Sequence of protein 2:
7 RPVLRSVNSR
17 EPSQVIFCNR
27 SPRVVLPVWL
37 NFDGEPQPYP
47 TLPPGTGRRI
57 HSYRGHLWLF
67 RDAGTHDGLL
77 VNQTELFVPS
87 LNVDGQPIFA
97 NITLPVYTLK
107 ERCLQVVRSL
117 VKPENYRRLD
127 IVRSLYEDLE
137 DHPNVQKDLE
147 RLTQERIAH

Sequence of protein 1:
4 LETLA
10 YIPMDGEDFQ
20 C

These two protein chains interact to form a complex.

Residue-level contacts at the interface:
Residue P50 in protein 2 contacts residue Q19 in protein 1 (closest heavy-atom distance 5.0 Å).
Residue R55 in protein 2 contacts residue G15 in protein 1 (closest heavy-atom distance 3.8 Å).
Residue H62 in protein 2 interacts with residue L7 in protein 1 (closest heavy-atom distance 3.2 Å).
Residue R54 in protein 2 interacts with residue I11 in protein 1 (closest heavy-atom distance 4.0 Å).
Residue I56 in protein 2 contacts residue P12 in protein 1 (closest heavy-atom distance 4.4 Å).
Residue F38 in protein 2 is in contact with residue L7 in protein 1 (closest heavy-atom distance 3.4 Å).
Residue H62 in protein 2 contacts residue A8 in protein 1 (closest heavy-atom distance 4.5 Å).
Residue W35 in protein 2 contacts residue A8 in protein 1 (closest heavy-atom distance 3.7 Å).
Residue G53 in protein 2 interacts with residue Q19 in protein 1 (closest heavy-atom distance 4.8 Å).
Residue G51 in protein 2 interacts with residue Q19 in protein 1 (closest heavy-atom distance 3.4 Å).
Residue R16 in protein 2 interacts with residue L7 in protein 1 (closest heavy-atom distance 3.6 Å).
Residue G53 in protein 2 is in contact with residue D17 in protein 1 (closest heavy-atom distance 3.5 Å).
Residue N14 in protein 2 contacts residue L7 in protein 1 (closest heavy-atom distance 3.2 Å).
Residue I56 in protein 2 contacts residue Y10 in protein 1 (closest heavy-atom distance 3.8 Å).
Residue G51 in protein 2 is in contact with residue F18 in protein 1 (closest heavy-atom distance 4.0 Å).
Residue T52 in protein 2 is in contact with residue F18 in protein 1 (closest heavy-atom distance 3.3 Å).
Residue N14 in protein 2 is in contact with residue E5 in protein 1 (closest heavy-atom distance 2.9 Å).
Residue Y59 in protein 2 is in contact with residue Y10 in protein 1 (closest heavy-atom distance 3.7 Å).
Residue G51 in protein 2 interacts with residue C20 in protein 1 (closest heavy-atom distance 3.0 Å).
Residue R55 in protein 2 is in contact with residue I11 in protein 1 (closest heavy-atom distance 4.0 Å).
Residue R54 in protein 2 is in contact with residue F18 in protein 1 (closest heavy-atom distance 3.9 Å).
Residue P46 in protein 2 is in contact with residue I11 in protein 1 (closest heavy-atom distance 3.9 Å).
Residue L48 in protein 2 interacts with residue D17 in protein 1 (closest heavy-atom distance 4.9 Å).
Residue G53 in protein 2 interacts with residue F18 in protein 1 (closest heavy-atom distance 2.7 Å).
Residue P49 in protein 2 contacts residue D17 in protein 1 (closest heavy-atom distance 5.0 Å).
Residue H57 in protein 2 contacts residue Y10 in protein 1 (closest heavy-atom distance 2.9 Å).
Residue N25 in protein 2 is in contact with residue C20 in protein 1 (closest heavy-atom distance 3.8 Å).
Residue F38 in protein 2 is in contact with residue A8 in protein 1 (closest heavy-atom distance 4.6 Å).
Residue T52 in protein 2 interacts with residue Q19 in protein 1 (closest heavy-atom distance 3.5 Å).
Residue R16 in protein 2 interacts with residue L4 in protein 1 (closest heavy-atom distance 3.9 Å).
Residue G53 in protein 2 interacts with residue C20 in protein 1 (closest heavy-atom distance 3.6 Å).
Residue Y45 in protein 2 is in contact with residue A8 in protein 1 (closest heavy-atom distance 4.3 Å).
Residue N14 in protein 2 interacts with residue T6 in protein 1 (closest heavy-atom distance 3.5 Å).
Residue R55 in protein 2 is in contact with residue F18 in protein 1 (closest heavy-atom distance 4.3 Å).
Residue R16 in protein 2 is in contact with residue E5 in protein 1 (closest heavy-atom distance 2.9 Å).
Residue H57 in protein 2 contacts residue I11 in protein 1 (closest heavy-atom distance 4.8 Å).
Residue R55 in protein 2 interacts with residue D14 in protein 1 (closest heavy-atom distance 3.2 Å).
Residue R16 in protein 2 contacts residue T6 in protein 1 (closest heavy-atom distance 4.6 Å).
Residue F38 in protein 2 contacts residue T6 in protein 1 (closest heavy-atom distance 3.7 Å).
Residue W35 in protein 2 interacts with residue L7 in protein 1 (closest heavy-atom distance 5.0 Å).
Residue H57 in protein 2 contacts residue P12 in protein 1 (closest heavy-atom distance 3.8 Å).
Residue G53 in protein 2 interacts with residue E16 in protein 1 (closest heavy-atom distance 4.6 Å).
Residue Y45 in protein 2 interacts with residue Y10 in protein 1 (closest heavy-atom distance 4.5 Å).
Residue Y45 in protein 2 contacts residue I11 in protein 1 (closest heavy-atom distance 4.6 Å).
Residue R26 in protein 2 interacts with residue C20 in protein 1 (closest heavy-atom distance 2.8 Å).
Residue Y59 in protein 2 interacts with residue A8 in protein 1 (closest heavy-atom distance 3.5 Å).
Residue F23 in protein 2 interacts with residue C20 in protein 1 (closest heavy-atom distance 4.8 Å).
Residue H57 in protein 2 is in contact with residue A8 in protein 1 (closest heavy-atom distance 4.8 Å).
Residue T52 in protein 2 is in contact with residue C20 in protein 1 (closest heavy-atom distance 3.6 Å).
Residue R54 in protein 2 interacts with residue D17 in protein 1 (closest heavy-atom distance 2.8 Å).
Residue I56 in protein 2 is in contact with residue I11 in protein 1 (closest heavy-atom distance 3.7 Å).
Residue I22 in protein 2 interacts with residue F18 in protein 1 (closest heavy-atom distance 3.9 Å).
Residue Y59 in protein 2 contacts residue L7 in protein 1 (closest heavy-atom distance 3.7 Å).
Residue R55 in protein 2 is in contact with residue P12 in protein 1 (closest heavy-atom distance 3.4 Å).
Residue C24 in protein 2 is in contact with residue C20 in protein 1 (closest heavy-atom distance 2.0 Å).
Residue N14 in protein 2 is in contact with residue L4 in protein 1 (closest heavy-atom distance 3.8 Å).